Interface contacts:
Residue N160 in protein 1 is in contact with residue Y65 in protein 2 (closest heavy-atom distance 4.5 Å).
Residue G144 in protein 1 contacts residue Y65 in protein 2 (closest heavy-atom distance 3.1 Å).
Residue M139 in protein 1 interacts with residue L54 in protein 2 (closest heavy-atom distance 3.6 Å).
Residue Y145 in protein 1 contacts residue A61 in protein 2 (closest heavy-atom distance 2.8 Å).
Residue F147 in protein 1 contacts residue Y65 in protein 2 (closest heavy-atom distance 3.4 Å).
Residue V72 in protein 1 interacts with residue S63 in protein 2 (closest heavy-atom distance 3.5 Å).
Residue I255 in protein 1 contacts residue L54 in protein 2 (closest heavy-atom distance 3.8 Å).
Residue V134 in protein 1 is in contact with residue V44 in protein 2 (closest heavy-atom distance 4.0 Å).
Residue L76 in protein 1 contacts residue V44 in protein 2 (closest heavy-atom distance 4.6 Å).
Residue T161 in protein 1 contacts residue P64 in protein 2 (closest heavy-atom distance 3.7 Å).
Residue M138 in protein 1 contacts residue S47 in protein 2 (closest heavy-atom distance 3.5 Å).
Residue Y145 in protein 1 contacts residue Q60 in protein 2 (closest heavy-atom distance 4.5 Å).
Residue L130 in protein 1 is in contact with residue F39 in protein 2 (closest heavy-atom distance 4.4 Å).
Residue G253 in protein 1 interacts with residue R57 in protein 2 (closest heavy-atom distance 4.5 Å).
Residue M139 in protein 1 contacts residue S47 in protein 2 (closest heavy-atom distance 3.4 Å).
Residue M140 in protein 1 interacts with residue A61 in protein 2 (closest heavy-atom distance 3.6 Å).
Residue Y145 in protein 1 is in contact with residue P64 in protein 2 (closest heavy-atom distance 3.8 Å).
Residue M139 in protein 1 is in contact with residue G51 in protein 2 (closest heavy-atom distance 3.6 Å).
Residue W157 in protein 1 interacts with residue Y65 in protein 2 (closest heavy-atom distance 3.5 Å).
Residue I135 in protein 1 is in contact with residue L43 in protein 2 (closest heavy-atom distance 4.1 Å).
Residue M139 in protein 1 contacts residue H59 in protein 2 (closest heavy-atom distance 3.7 Å).
Residue T254 in protein 1 interacts with residue A58 in protein 2 (closest heavy-atom distance 3.9 Å).
Residue M139 in protein 1 is in contact with residue A58 in protein 2 (closest heavy-atom distance 4.0 Å).
Residue G144 in protein 1 contacts residue P64 in protein 2 (closest heavy-atom distance 3.9 Å).
Residue P148 in protein 1 interacts with residue Y65 in protein 2 (closest heavy-atom distance 3.1 Å).
Residue L130 in protein 1 interacts with residue L43 in protein 2 (closest heavy-atom distance 3.8 Å).
Residue L76 in protein 1 contacts residue Y48 in protein 2 (closest heavy-atom distance 4.0 Å).
Residue Y145 in protein 1 is in contact with residue H59 in protein 2 (closest heavy-atom distance 4.3 Å).
Residue F257 in protein 1 is in contact with residue R57 in protein 2 (closest heavy-atom distance 3.5 Å).
Residue I255 in protein 1 contacts residue P55 in protein 2 (closest heavy-atom distance 4.4 Å).
Residue Y145 in protein 1 contacts residue S63 in protein 2 (closest heavy-atom distance 4.3 Å).
Residue I135 in protein 1 interacts with residue S47 in protein 2 (closest heavy-atom distance 3.6 Å).
Residue G141 in protein 1 interacts with residue H59 in protein 2 (closest heavy-atom distance 3.7 Å).
Residue N160 in protein 1 interacts with residue P64 in protein 2 (closest heavy-atom distance 2.8 Å).
Residue M138 in protein 1 contacts residue V44 in protein 2 (closest heavy-atom distance 3.7 Å).
Residue L76 in protein 1 contacts residue L45 in protein 2 (closest heavy-atom distance 4.6 Å).
Residue G144 in protein 1 contacts residue S63 in protein 2 (closest heavy-atom distance 4.6 Å).
Residue Y145 in protein 1 interacts with residue P62 in protein 2 (closest heavy-atom distance 3.7 Å).
Residue G141 in protein 1 contacts residue Y48 in protein 2 (closest heavy-atom distance 3.8 Å).
Residue M139 in protein 1 interacts with residue Y48 in protein 2 (closest heavy-atom distance 4.7 Å).
Residue T164 in protein 1 is in contact with residue P62 in protein 2 (closest heavy-atom distance 3.9 Å).
Residue M140 in protein 1 interacts with residue A58 in protein 2 (closest heavy-atom distance 3.3 Å).
Residue F257 in protein 1 interacts with residue A58 in protein 2 (closest heavy-atom distance 3.5 Å).
Residue T254 in protein 1 interacts with residue L54 in protein 2 (closest heavy-atom distance 3.7 Å).
Residue I18 in protein 1 interacts with residue L32 in protein 2 (closest heavy-atom distance 3.7 Å).
Residue V134 in protein 1 is in contact with residue S47 in protein 2 (closest heavy-atom distance 4.5 Å).
Residue D258 in protein 1 interacts with residue R57 in protein 2 (closest heavy-atom distance 4.5 Å).
Residue V134 in protein 1 interacts with residue L43 in protein 2 (closest heavy-atom distance 4.3 Å).
Residue W143 in protein 1 is in contact with residue V44 in protein 2 (closest heavy-atom distance 3.9 Å).
Residue F257 in protein 1 contacts residue P55 in protein 2 (closest heavy-atom distance 3.7 Å).
Residue M138 in protein 1 interacts with residue Y48 in protein 2 (closest heavy-atom distance 3.6 Å).
Residue M139 in protein 1 contacts residue L50 in protein 2 (closest heavy-atom distance 3.7 Å).
Residue D156 in protein 1 interacts with residue P64 in protein 2 (closest heavy-atom distance 4.6 Å).
Residue G253 in protein 1 is in contact with residue A58 in protein 2 (closest heavy-atom distance 3.3 Å).
Residue A146 in protein 1 contacts residue Y65 in protein 2 (closest heavy-atom distance 2.3 Å).
Residue T254 in protein 1 interacts with residue P55 in protein 2 (closest heavy-atom distance 3.5 Å).
Residue M140 in protein 1 interacts with residue H59 in protein 2 (closest heavy-atom distance 3.4 Å).
Residue F68 in protein 1 contacts residue Y65 in protein 2 (closest heavy-atom distance 3.5 Å).
Residue W157 in protein 1 interacts with residue P64 in protein 2 (closest heavy-atom distance 3.7 Å).
Residue P69 in protein 1 contacts residue Y65 in protein 2 (closest heavy-atom distance 3.2 Å).

These two protein chains interact to form a complex.

Sequence of protein 2:
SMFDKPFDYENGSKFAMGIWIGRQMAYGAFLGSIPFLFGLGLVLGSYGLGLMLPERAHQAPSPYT

Sequence of protein 1:
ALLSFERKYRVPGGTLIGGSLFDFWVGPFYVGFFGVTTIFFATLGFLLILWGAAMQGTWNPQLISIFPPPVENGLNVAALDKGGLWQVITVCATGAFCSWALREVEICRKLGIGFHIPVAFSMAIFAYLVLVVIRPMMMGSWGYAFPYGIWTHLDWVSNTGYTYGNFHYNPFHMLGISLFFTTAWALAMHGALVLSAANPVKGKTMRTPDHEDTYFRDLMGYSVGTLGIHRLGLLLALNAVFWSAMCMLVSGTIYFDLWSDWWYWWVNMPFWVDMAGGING